Interface contacts:
Residue I39 in the first protein contacts residue Q11 in the second protein (closest heavy-atom distance 4.0 Å).
Residue F28 in the first protein is in contact with residue L23 in the second protein (closest heavy-atom distance 4.0 Å).
Residue S37 in the first protein contacts residue Q11 in the second protein (closest heavy-atom distance 4.3 Å).
Residue D40 in the first protein interacts with residue C15 in the second protein (closest heavy-atom distance 4.1 Å).
Residue F30 in the first protein is in contact with residue C15 in the second protein (closest heavy-atom distance 3.7 Å).
Residue M23 in the first protein is in contact with residue W16 in the second protein (closest heavy-atom distance 4.3 Å).
Residue H19 in the first protein is in contact with residue S43 in the second protein (closest heavy-atom distance 3.0 Å).
Residue Y21 in the first protein interacts with residue S43 in the second protein (closest heavy-atom distance 3.7 Å).
Residue A41 in the first protein contacts residue C15 in the second protein (closest heavy-atom distance 3.3 Å).
Residue L62 in the first protein is in contact with residue Y48 in the second protein (closest heavy-atom distance 3.0 Å).
Residue F6 in the first protein contacts residue H18 in the second protein (closest heavy-atom distance 3.4 Å).
Residue F28 in the first protein contacts residue T22 in the second protein (closest heavy-atom distance 3.9 Å).
Residue R63 in the first protein is in contact with residue Y48 in the second protein (closest heavy-atom distance 4.3 Å).
Residue I65 in the first protein contacts residue C49 in the second protein (closest heavy-atom distance 3.6 Å).
Residue M23 in the first protein interacts with residue F36 in the second protein (closest heavy-atom distance 3.5 Å).
Residue F6 in the first protein interacts with residue T21 in the second protein (closest heavy-atom distance 4.0 Å).
Residue M23 in the first protein contacts residue L23 in the second protein (closest heavy-atom distance 4.6 Å).
Residue C20 in the first protein is in contact with residue S43 in the second protein (closest heavy-atom distance 4.6 Å).
Residue L18 in the first protein is in contact with residue L4 in the second protein (closest heavy-atom distance 3.5 Å).
Residue R63 in the first protein interacts with residue C49 in the second protein (closest heavy-atom distance 3.5 Å).
Residue I39 in the first protein contacts residue H18 in the second protein (closest heavy-atom distance 3.9 Å).
Residue F30 in the first protein is in contact with residue I19 in the second protein (closest heavy-atom distance 4.1 Å).
Residue F28 in the first protein is in contact with residue I19 in the second protein (closest heavy-atom distance 3.8 Å).
Residue I39 in the first protein is in contact with residue I7 in the second protein (closest heavy-atom distance 3.9 Å).
Residue Y21 in the first protein is in contact with residue T35 in the second protein (closest heavy-atom distance 4.7 Å).
Residue F30 in the first protein is in contact with residue W44 in the second protein (closest heavy-atom distance 3.7 Å).
Residue A41 in the first protein is in contact with residue I19 in the second protein (closest heavy-atom distance 3.8 Å).
Residue I64 in the first protein contacts residue T52 in the second protein (closest heavy-atom distance 4.6 Å).
Residue H19 in the first protein is in contact with residue W44 in the second protein (closest heavy-atom distance 3.7 Å).
Residue N24 in the first protein interacts with residue F36 in the second protein (closest heavy-atom distance 3.7 Å).
Residue Y21 in the first protein contacts residue G39 in the second protein (closest heavy-atom distance 3.3 Å).
Residue H19 in the first protein is in contact with residue L4 in the second protein (closest heavy-atom distance 3.8 Å).
Residue Y21 in the first protein contacts residue F40 in the second protein (closest heavy-atom distance 3.2 Å).
Residue P67 in the first protein is in contact with residue Q51 in the second protein (closest heavy-atom distance 4.5 Å).
Residue I65 in the first protein is in contact with residue I50 in the second protein (closest heavy-atom distance 3.4 Å).
Residue I65 in the first protein interacts with residue Q51 in the second protein (closest heavy-atom distance 4.4 Å).
Residue Y58 in the first protein interacts with residue Y48 in the second protein (closest heavy-atom distance 3.7 Å).
Residue F30 in the first protein interacts with residue F40 in the second protein (closest heavy-atom distance 3.5 Å).
Residue P67 in the first protein interacts with residue T52 in the second protein (closest heavy-atom distance 4.6 Å).
Residue A41 in the first protein is in contact with residue H18 in the second protein (closest heavy-atom distance 3.1 Å).
Residue L18 in the first protein contacts residue Y48 in the second protein (closest heavy-atom distance 3.9 Å).
Residue Y21 in the first protein is in contact with residue W16 in the second protein (closest heavy-atom distance 4.7 Å).
Residue M23 in the first protein contacts residue W33 in the second protein (closest heavy-atom distance 4.7 Å).
Residue L62 in the first protein is in contact with residue I50 in the second protein (closest heavy-atom distance 3.4 Å).
Residue I64 in the first protein interacts with residue I50 in the second protein (closest heavy-atom distance 3.6 Å).
Residue F59 in the first protein is in contact with residue I50 in the second protein (closest heavy-atom distance 3.6 Å).
Residue I65 in the first protein interacts with residue T52 in the second protein (closest heavy-atom distance 3.5 Å).
Residue I39 in the first protein interacts with residue C15 in the second protein (closest heavy-atom distance 3.3 Å).
Residue R63 in the first protein is in contact with residue I50 in the second protein (closest heavy-atom distance 3.2 Å).
Residue D26 in the first protein contacts residue L23 in the second protein (closest heavy-atom distance 3.8 Å).
Residue Y21 in the first protein is in contact with residue F36 in the second protein (closest heavy-atom distance 2.6 Å).
Residue M23 in the first protein is in contact with residue I19 in the second protein (closest heavy-atom distance 3.6 Å).
Residue D26 in the first protein interacts with residue K28 in the second protein (closest heavy-atom distance 4.7 Å).
Residue K16 in the first protein contacts residue K3 in the second protein (closest heavy-atom distance 3.9 Å).
Residue V66 in the first protein contacts residue T52 in the second protein (closest heavy-atom distance 3.4 Å).
Residue N24 in the first protein is in contact with residue K28 in the second protein (closest heavy-atom distance 4.7 Å).
Residue F6 in the first protein contacts residue T22 in the second protein (closest heavy-atom distance 4.6 Å).
Residue H43 in the first protein is in contact with residue T22 in the second protein (closest heavy-atom distance 4.6 Å).
Residue H19 in the first protein interacts with residue Y48 in the second protein (closest heavy-atom distance 3.3 Å).
Residue D40 in the first protein interacts with residue H18 in the second protein (closest heavy-atom distance 3.3 Å).

Sequence of the second protein:
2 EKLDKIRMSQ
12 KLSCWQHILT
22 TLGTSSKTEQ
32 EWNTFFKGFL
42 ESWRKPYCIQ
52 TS

The following describes two proteins that form a bound complex.

Sequence of the first protein:
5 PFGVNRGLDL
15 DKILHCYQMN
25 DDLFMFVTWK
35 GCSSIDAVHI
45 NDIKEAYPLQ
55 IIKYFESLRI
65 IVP